Interface contacts:
Residue E442 in the second protein is in contact with residue Y65 in the first protein (closest heavy-atom distance 4.5 Å).
Residue E442 in the second protein is in contact with residue I67 in the first protein (closest heavy-atom distance 4.0 Å).
Residue E442 in the second protein interacts with residue D66 in the first protein (closest heavy-atom distance 2.7 Å).
Residue E442 in the second protein contacts residue K68 in the first protein (closest heavy-atom distance 4.7 Å).
Residue M439 in the second protein interacts with residue Y65 in the first protein (closest heavy-atom distance 3.6 Å).
Residue K433 in the second protein is in contact with residue Y65 in the first protein (closest heavy-atom distance 3.1 Å).
Residue E435 in the second protein contacts residue Y65 in the first protein (closest heavy-atom distance 3.4 Å).
Residue E436 in the second protein interacts with residue Y65 in the first protein (closest heavy-atom distance 3.8 Å).

Sequence of the first protein:
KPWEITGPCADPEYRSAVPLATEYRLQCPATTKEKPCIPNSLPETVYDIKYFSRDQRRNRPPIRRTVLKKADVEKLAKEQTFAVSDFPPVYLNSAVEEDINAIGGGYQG

Sequence of the second protein:
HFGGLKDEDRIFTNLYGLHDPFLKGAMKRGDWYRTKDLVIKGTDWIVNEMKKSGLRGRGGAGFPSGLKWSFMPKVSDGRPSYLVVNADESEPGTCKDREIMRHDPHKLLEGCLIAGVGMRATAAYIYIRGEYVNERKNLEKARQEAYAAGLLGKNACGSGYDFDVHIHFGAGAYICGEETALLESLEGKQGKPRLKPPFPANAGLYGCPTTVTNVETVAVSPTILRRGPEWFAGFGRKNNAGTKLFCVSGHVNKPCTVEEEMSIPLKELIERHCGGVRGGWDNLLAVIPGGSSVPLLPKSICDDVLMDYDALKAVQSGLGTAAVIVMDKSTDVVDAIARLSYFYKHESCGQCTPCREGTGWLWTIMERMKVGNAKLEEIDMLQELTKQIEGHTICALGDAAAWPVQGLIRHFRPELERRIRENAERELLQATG

These two protein chains interact to form a complex.